Residue-level contacts at the interface:
Residue Q76 in protein 1 interacts with residue A52 in protein 2 (closest heavy-atom distance 3.8 Å).
Residue K21 in protein 1 interacts with residue D51 in protein 2 (closest heavy-atom distance 2.6 Å).
Residue V44 in protein 1 is in contact with residue G29 in protein 2 (closest heavy-atom distance 3.6 Å).
Residue L14 in protein 1 is in contact with residue L37 in protein 2 (closest heavy-atom distance 3.5 Å).
Residue Q12 in protein 1 is in contact with residue S32 in protein 2 (closest heavy-atom distance 3.1 Å).
Residue I26 in protein 1 is in contact with residue L14 in protein 2 (closest heavy-atom distance 3.2 Å).
Residue F27 in protein 1 contacts residue S17 in protein 2 (closest heavy-atom distance 3.4 Å).
Residue D13 in protein 1 contacts residue G35 in protein 2 (closest heavy-atom distance 3.4 Å).
Residue N42 in protein 1 is in contact with residue L20 in protein 2 (closest heavy-atom distance 3.7 Å).
Residue Y73 in protein 1 contacts residue M50 in protein 2 (closest heavy-atom distance 3.5 Å).
Residue D37 in protein 1 is in contact with residue S28 in protein 2 (closest heavy-atom distance 3.0 Å).
Residue K82 in protein 1 is in contact with residue D18 in protein 2 (closest heavy-atom distance 2.8 Å).
Residue H17 in protein 1 is in contact with residue I45 in protein 2 (closest heavy-atom distance 3.5 Å).
Residue T11 in protein 1 contacts residue G35 in protein 2 (closest heavy-atom distance 3.1 Å).
Residue R38 in protein 1 is in contact with residue S23 in protein 2 (closest heavy-atom distance 3.7 Å).
Residue Q76 in protein 1 is in contact with residue L49 in protein 2 (closest heavy-atom distance 3.8 Å).
Residue L79 in protein 1 interacts with residue L14 in protein 2 (closest heavy-atom distance 3.5 Å).
Residue R61 in protein 1 interacts with residue L37 in protein 2 (closest heavy-atom distance 3.7 Å).
Residue R86 in protein 1 contacts residue L11 in protein 2 (closest heavy-atom distance 3.6 Å).
Residue Y65 in protein 1 interacts with residue M41 in protein 2 (closest heavy-atom distance 3.3 Å).
Residue E41 in protein 1 contacts residue G29 in protein 2 (closest heavy-atom distance 3.7 Å).
Residue K21 in protein 1 is in contact with residue I45 in protein 2 (closest heavy-atom distance 3.7 Å).
Residue R39 in protein 1 interacts with residue S21 in protein 2 (closest heavy-atom distance 3.1 Å).
Residue E78 in protein 1 contacts residue T10 in protein 2 (closest heavy-atom distance 2.7 Å).
Residue D13 in protein 1 is in contact with residue S32 in protein 2 (closest heavy-atom distance 3.1 Å).
Residue R38 in protein 1 interacts with residue G25 in protein 2 (closest heavy-atom distance 3.7 Å).
Residue R38 in protein 1 interacts with residue S28 in protein 2 (closest heavy-atom distance 3.4 Å).
Residue I75 in protein 1 contacts residue L14 in protein 2 (closest heavy-atom distance 3.5 Å).
Residue E41 in protein 1 is in contact with residue G26 in protein 2 (closest heavy-atom distance 3.4 Å).
Residue K77 in protein 1 interacts with residue M50 in protein 2 (closest heavy-atom distance 3.5 Å).
Residue A25 in protein 1 is in contact with residue L14 in protein 2 (closest heavy-atom distance 3.4 Å).
Residue A69 in protein 1 is in contact with residue L49 in protein 2 (closest heavy-atom distance 3.7 Å).
Residue F27 in protein 1 interacts with residue L20 in protein 2 (closest heavy-atom distance 3.8 Å).
Residue Y65 in protein 1 is in contact with residue I45 in protein 2 (closest heavy-atom distance 3.3 Å).
Residue I75 in protein 1 contacts residue T10 in protein 2 (closest heavy-atom distance 3.6 Å).
Residue R83 in protein 1 interacts with residue D18 in protein 2 (closest heavy-atom distance 2.9 Å).
Residue D13 in protein 1 contacts residue G34 in protein 2 (closest heavy-atom distance 3.4 Å).
Residue R39 in protein 1 interacts with residue L20 in protein 2 (closest heavy-atom distance 3.4 Å).
Residue E41 in protein 1 contacts residue S28 in protein 2 (closest heavy-atom distance 2.7 Å).
Residue K21 in protein 1 is in contact with residue L49 in protein 2 (closest heavy-atom distance 3.5 Å).
Residue A69 in protein 1 is in contact with residue E48 in protein 2 (closest heavy-atom distance 3.3 Å).
Residue S16 in protein 1 contacts residue G31 in protein 2 (closest heavy-atom distance 2.8 Å).
Residue R38 in protein 1 is in contact with residue G27 in protein 2 (closest heavy-atom distance 3.6 Å).
Residue R39 in protein 1 contacts residue D24 in protein 2 (closest heavy-atom distance 3.4 Å).
Residue E41 in protein 1 interacts with residue G27 in protein 2 (closest heavy-atom distance 2.6 Å).
Residue R38 in protein 1 interacts with residue G26 in protein 2 (closest heavy-atom distance 2.9 Å).
Residue Q76 in protein 1 is in contact with residue M50 in protein 2 (closest heavy-atom distance 2.7 Å).
Residue E78 in protein 1 is in contact with residue L11 in protein 2 (closest heavy-atom distance 3.4 Å).
Residue L14 in protein 1 interacts with residue E38 in protein 2 (closest heavy-atom distance 3.4 Å).
Residue R39 in protein 1 is in contact with residue S23 in protein 2 (closest heavy-atom distance 3.2 Å).
Residue K82 in protein 1 interacts with residue L11 in protein 2 (closest heavy-atom distance 3.5 Å).
Residue I72 in protein 1 interacts with residue L49 in protein 2 (closest heavy-atom distance 3.2 Å).
Residue T11 in protein 1 contacts residue S36 in protein 2 (closest heavy-atom distance 2.7 Å).
Residue Q12 in protein 1 contacts residue G33 in protein 2 (closest heavy-atom distance 2.9 Å).
Residue I26 in protein 1 interacts with residue S17 in protein 2 (closest heavy-atom distance 3.1 Å).
Residue F27 in protein 1 interacts with residue S21 in protein 2 (closest heavy-atom distance 3.5 Å).
Residue R38 in protein 1 contacts residue D24 in protein 2 (closest heavy-atom distance 3.1 Å).
Residue D13 in protein 1 interacts with residue E38 in protein 2 (closest heavy-atom distance 3.7 Å).
Residue L68 in protein 1 interacts with residue L49 in protein 2 (closest heavy-atom distance 3.6 Å).
Residue D13 in protein 1 interacts with residue G33 in protein 2 (closest heavy-atom distance 2.9 Å).

Sequence of protein 1:
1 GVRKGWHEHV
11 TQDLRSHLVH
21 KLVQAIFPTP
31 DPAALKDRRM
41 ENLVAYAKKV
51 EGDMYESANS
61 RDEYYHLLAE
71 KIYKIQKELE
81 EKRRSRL

Sequence of protein 2:
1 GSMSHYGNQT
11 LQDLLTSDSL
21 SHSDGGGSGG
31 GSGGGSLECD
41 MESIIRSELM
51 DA

The following describes two proteins that form a bound complex.